This data describes a binding interaction between two proteins.

Sequence of protein 2:
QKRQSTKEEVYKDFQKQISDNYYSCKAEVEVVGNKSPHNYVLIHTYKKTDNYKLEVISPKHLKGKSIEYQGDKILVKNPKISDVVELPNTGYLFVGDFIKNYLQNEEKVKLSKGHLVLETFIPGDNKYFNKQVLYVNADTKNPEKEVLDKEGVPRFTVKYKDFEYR

Sequence of protein 1:
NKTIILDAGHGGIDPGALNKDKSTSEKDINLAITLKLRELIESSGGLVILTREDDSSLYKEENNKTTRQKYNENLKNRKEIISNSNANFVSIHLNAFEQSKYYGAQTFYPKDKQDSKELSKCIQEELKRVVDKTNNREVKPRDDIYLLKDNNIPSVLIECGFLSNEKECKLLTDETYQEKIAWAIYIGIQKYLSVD

Residue-level contacts at the interface:
Residue S59 in protein 1 interacts with residue I69 in protein 2 (closest heavy-atom distance 3.3 Å).
Residue W199 in protein 1 is in contact with residue V78 in protein 2 (closest heavy-atom distance 3.7 Å).
Residue N103 in protein 1 contacts residue N133 in protein 2 (closest heavy-atom distance 4.3 Å).
Residue E54 in protein 1 contacts residue L64 in protein 2 (closest heavy-atom distance 3.7 Å).
Residue S100 in protein 1 contacts residue Y135 in protein 2 (closest heavy-atom distance 2.6 Å).
Residue Y202 in protein 1 interacts with residue V78 in protein 2 (closest heavy-atom distance 3.9 Å).
Residue S58 in protein 1 contacts residue L64 in protein 2 (closest heavy-atom distance 3.4 Å).
Residue K207 in protein 1 is in contact with residue V87 in protein 2 (closest heavy-atom distance 4.5 Å).
Residue E195 in protein 1 interacts with residue H63 in protein 2 (closest heavy-atom distance 3.1 Å).
Residue Q206 in protein 1 contacts residue L89 in protein 2 (closest heavy-atom distance 3.8 Å).
Residue W199 in protein 1 is in contact with residue D85 in protein 2 (closest heavy-atom distance 3.0 Å).
Residue S100 in protein 1 is in contact with residue K134 in protein 2 (closest heavy-atom distance 3.8 Å).
Residue K196 in protein 1 contacts residue I83 in protein 2 (closest heavy-atom distance 4.1 Å).
Residue N99 in protein 1 is in contact with residue K134 in protein 2 (closest heavy-atom distance 3.3 Å).
Residue R145 in protein 1 is in contact with residue D85 in protein 2 (closest heavy-atom distance 3.0 Å).
Residue G61 in protein 1 is in contact with residue F136 in protein 2 (closest heavy-atom distance 4.6 Å).
Residue K207 in protein 1 interacts with residue E88 in protein 2 (closest heavy-atom distance 4.5 Å).
Residue I203 in protein 1 contacts residue V87 in protein 2 (closest heavy-atom distance 3.9 Å).
Residue N16 in protein 1 interacts with residue N133 in protein 2 (closest heavy-atom distance 3.4 Å).
Residue L62 in protein 1 is in contact with residue F136 in protein 2 (closest heavy-atom distance 4.2 Å).
Residue K207 in protein 1 contacts residue L89 in protein 2 (closest heavy-atom distance 3.9 Å).
Residue K51 in protein 1 is in contact with residue H63 in protein 2 (closest heavy-atom distance 3.4 Å).
Residue K17 in protein 1 interacts with residue F136 in protein 2 (closest heavy-atom distance 3.8 Å).
Residue E54 in protein 1 is in contact with residue P61 in protein 2 (closest heavy-atom distance 4.6 Å).
Residue N16 in protein 1 is in contact with residue F136 in protein 2 (closest heavy-atom distance 3.4 Å).
Residue L62 in protein 1 interacts with residue R163 in protein 2 (closest heavy-atom distance 4.3 Å).
Residue T192 in protein 1 is in contact with residue K82 in protein 2 (closest heavy-atom distance 4.8 Å).
Residue Y202 in protein 1 contacts residue I69 in protein 2 (closest heavy-atom distance 3.6 Å).
Residue N16 in protein 1 contacts residue I129 in protein 2 (closest heavy-atom distance 4.1 Å).
Residue L55 in protein 1 contacts residue H63 in protein 2 (closest heavy-atom distance 4.2 Å).
Residue S210 in protein 1 interacts with residue P90 in protein 2 (closest heavy-atom distance 3.8 Å).
Residue E195 in protein 1 is in contact with residue K82 in protein 2 (closest heavy-atom distance 3.2 Å).
Residue G60 in protein 1 contacts residue F164 in protein 2 (closest heavy-atom distance 3.8 Å).
Residue S210 in protein 1 interacts with residue L89 in protein 2 (closest heavy-atom distance 4.5 Å).
Residue V146 in protein 1 contacts residue I83 in protein 2 (closest heavy-atom distance 4.0 Å).
Residue N101 in protein 1 contacts residue K134 in protein 2 (closest heavy-atom distance 3.7 Å).
Residue I64 in protein 1 contacts residue Y135 in protein 2 (closest heavy-atom distance 4.0 Å).
Residue N101 in protein 1 is in contact with residue Y135 in protein 2 (closest heavy-atom distance 3.9 Å).
Residue L62 in protein 1 contacts residue F164 in protein 2 (closest heavy-atom distance 3.8 Å).
Residue G61 in protein 1 contacts residue F164 in protein 2 (closest heavy-atom distance 3.4 Å).
Residue G60 in protein 1 interacts with residue V101 in protein 2 (closest heavy-atom distance 3.6 Å).
Residue L55 in protein 1 contacts residue L64 in protein 2 (closest heavy-atom distance 3.6 Å).
Residue T18 in protein 1 interacts with residue F136 in protein 2 (closest heavy-atom distance 3.9 Å).
Residue S210 in protein 1 interacts with residue T92 in protein 2 (closest heavy-atom distance 3.9 Å).
Residue E57 in protein 1 interacts with residue F164 in protein 2 (closest heavy-atom distance 4.0 Å).
Residue W199 in protein 1 contacts residue K67 in protein 2 (closest heavy-atom distance 4.0 Å).
Residue W199 in protein 1 contacts residue V87 in protein 2 (closest heavy-atom distance 4.5 Å).
Residue W199 in protein 1 is in contact with residue N80 in protein 2 (closest heavy-atom distance 3.5 Å).
Residue G60 in protein 1 interacts with residue F136 in protein 2 (closest heavy-atom distance 3.6 Å).
Residue W199 in protein 1 is in contact with residue K79 in protein 2 (closest heavy-atom distance 4.0 Å).
Residue T18 in protein 1 interacts with residue N133 in protein 2 (closest heavy-atom distance 4.2 Å).
Residue I203 in protein 1 interacts with residue V78 in protein 2 (closest heavy-atom distance 4.1 Å).
Residue R145 in protein 1 is in contact with residue V87 in protein 2 (closest heavy-atom distance 4.1 Å).
Residue V146 in protein 1 interacts with residue D85 in protein 2 (closest heavy-atom distance 4.2 Å).
Residue L62 in protein 1 is in contact with residue Y135 in protein 2 (closest heavy-atom distance 3.5 Å).
Residue S58 in protein 1 contacts residue V58 in protein 2 (closest heavy-atom distance 4.5 Å).
Residue L55 in protein 1 interacts with residue K67 in protein 2 (closest heavy-atom distance 4.1 Å).
Residue E54 in protein 1 interacts with residue H63 in protein 2 (closest heavy-atom distance 3.0 Å).
Residue W199 in protein 1 contacts residue I83 in protein 2 (closest heavy-atom distance 3.7 Å).
Residue T18 in protein 1 is in contact with residue Y135 in protein 2 (closest heavy-atom distance 3.3 Å).